Residue-level contacts at the interface:
Residue Y87 in the second protein contacts residue R77 in the first protein (closest heavy-atom distance 4.9 Å).

Sequence of the second protein:
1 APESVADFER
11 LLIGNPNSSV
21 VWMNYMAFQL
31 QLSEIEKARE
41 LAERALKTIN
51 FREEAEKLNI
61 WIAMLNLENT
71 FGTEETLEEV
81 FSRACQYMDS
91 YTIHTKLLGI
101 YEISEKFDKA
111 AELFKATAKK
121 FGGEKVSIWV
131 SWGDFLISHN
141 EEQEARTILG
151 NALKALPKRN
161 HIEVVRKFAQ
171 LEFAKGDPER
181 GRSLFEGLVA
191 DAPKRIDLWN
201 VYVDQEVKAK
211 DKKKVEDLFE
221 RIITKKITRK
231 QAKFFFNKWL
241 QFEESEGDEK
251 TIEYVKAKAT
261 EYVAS

Sequence of the first protein:
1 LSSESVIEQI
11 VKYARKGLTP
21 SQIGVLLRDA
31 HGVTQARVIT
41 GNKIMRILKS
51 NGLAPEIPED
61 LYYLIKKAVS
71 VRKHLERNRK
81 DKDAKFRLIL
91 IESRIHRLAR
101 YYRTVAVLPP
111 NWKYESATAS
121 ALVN

This data describes a binding interaction between two proteins.